The following describes two proteins that form a bound complex.

Contacts between the two chains:
Residue N125 in chain A interacts with residue K267 in chain B (closest heavy-atom distance 4.9 Å).
Residue I127 in chain A is in contact with residue K267 in chain B (closest heavy-atom distance 4.1 Å).
Residue F122 in chain A contacts residue Y185 in chain B (closest heavy-atom distance 4.1 Å).
Residue A126 in chain A interacts with residue A263 in chain B (closest heavy-atom distance 4.0 Å).
Residue A126 in chain A interacts with residue K267 in chain B (closest heavy-atom distance 2.6 Å).

Sequence of chain A:
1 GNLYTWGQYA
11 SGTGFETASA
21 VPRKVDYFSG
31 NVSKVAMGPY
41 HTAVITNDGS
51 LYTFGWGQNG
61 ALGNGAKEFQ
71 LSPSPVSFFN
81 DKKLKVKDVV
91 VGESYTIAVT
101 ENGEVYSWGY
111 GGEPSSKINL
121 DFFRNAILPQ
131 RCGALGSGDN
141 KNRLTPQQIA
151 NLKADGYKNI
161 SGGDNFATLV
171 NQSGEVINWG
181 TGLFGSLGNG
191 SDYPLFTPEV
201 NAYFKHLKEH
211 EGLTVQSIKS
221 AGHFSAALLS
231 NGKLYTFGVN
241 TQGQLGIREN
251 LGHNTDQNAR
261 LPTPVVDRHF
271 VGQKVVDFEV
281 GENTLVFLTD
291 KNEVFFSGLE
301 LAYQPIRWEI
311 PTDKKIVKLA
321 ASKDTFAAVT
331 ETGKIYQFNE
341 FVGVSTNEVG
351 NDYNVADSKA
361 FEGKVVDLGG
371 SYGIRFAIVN

Sequence of chain B:
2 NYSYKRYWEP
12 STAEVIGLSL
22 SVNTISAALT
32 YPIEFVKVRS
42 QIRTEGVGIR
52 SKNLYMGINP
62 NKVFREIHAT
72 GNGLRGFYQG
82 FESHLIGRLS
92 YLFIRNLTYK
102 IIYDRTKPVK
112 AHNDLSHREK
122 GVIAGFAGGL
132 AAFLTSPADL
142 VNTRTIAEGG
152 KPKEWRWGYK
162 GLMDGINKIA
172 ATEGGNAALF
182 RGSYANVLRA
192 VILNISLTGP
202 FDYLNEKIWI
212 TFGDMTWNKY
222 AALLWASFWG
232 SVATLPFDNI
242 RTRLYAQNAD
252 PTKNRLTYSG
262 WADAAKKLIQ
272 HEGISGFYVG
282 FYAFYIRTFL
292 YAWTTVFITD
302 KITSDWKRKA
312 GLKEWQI